Sequence of protein 2:
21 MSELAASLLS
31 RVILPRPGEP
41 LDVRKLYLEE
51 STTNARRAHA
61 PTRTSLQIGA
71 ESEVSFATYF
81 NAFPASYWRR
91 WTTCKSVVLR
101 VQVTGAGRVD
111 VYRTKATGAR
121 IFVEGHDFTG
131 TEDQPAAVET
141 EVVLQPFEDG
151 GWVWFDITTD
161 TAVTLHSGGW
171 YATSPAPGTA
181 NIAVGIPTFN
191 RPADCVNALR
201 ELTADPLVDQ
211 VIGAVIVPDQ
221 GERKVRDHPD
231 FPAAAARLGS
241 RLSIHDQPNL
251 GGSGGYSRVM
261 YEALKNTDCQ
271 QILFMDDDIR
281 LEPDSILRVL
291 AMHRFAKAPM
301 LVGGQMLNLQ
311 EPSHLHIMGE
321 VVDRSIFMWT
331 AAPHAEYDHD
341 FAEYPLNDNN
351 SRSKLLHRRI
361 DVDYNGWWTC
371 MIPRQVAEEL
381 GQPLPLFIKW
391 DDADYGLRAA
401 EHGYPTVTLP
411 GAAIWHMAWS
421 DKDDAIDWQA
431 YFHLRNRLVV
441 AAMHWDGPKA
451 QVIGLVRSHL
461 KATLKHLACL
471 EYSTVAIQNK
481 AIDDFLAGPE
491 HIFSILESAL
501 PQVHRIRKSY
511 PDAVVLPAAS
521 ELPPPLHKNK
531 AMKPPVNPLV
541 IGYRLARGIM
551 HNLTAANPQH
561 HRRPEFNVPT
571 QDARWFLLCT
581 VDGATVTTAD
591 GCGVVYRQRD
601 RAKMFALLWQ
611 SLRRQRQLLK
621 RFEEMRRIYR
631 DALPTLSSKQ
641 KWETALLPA

The following describes two proteins that form a bound complex.

Sequence of protein 1:
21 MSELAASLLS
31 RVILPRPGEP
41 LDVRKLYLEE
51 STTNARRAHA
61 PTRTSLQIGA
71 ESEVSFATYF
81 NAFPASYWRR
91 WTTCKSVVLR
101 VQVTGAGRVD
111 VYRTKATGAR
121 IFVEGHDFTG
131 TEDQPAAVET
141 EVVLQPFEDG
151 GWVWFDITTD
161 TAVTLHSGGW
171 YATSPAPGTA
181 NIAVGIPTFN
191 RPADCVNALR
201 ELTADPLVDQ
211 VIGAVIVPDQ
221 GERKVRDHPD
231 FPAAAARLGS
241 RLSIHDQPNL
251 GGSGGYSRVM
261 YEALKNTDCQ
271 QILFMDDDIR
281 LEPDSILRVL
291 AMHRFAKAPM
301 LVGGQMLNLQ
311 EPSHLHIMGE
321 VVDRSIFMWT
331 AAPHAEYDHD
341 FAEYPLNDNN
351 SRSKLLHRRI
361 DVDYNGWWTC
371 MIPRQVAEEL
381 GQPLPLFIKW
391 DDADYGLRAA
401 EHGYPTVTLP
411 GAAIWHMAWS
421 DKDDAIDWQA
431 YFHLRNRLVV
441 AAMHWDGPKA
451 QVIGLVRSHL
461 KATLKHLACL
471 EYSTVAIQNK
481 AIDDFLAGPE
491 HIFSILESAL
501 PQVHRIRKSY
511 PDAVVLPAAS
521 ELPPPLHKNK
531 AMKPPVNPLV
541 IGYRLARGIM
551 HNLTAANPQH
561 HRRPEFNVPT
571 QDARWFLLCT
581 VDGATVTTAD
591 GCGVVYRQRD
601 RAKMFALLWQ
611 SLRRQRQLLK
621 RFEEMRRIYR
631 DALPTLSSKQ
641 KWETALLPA

Contacts between the two chains:
Residue D421 in protein 1 interacts with residue K115 in protein 2 (closest heavy-atom distance 3.2 Å).
Residue A519 in protein 1 is in contact with residue E148 in protein 2 (closest heavy-atom distance 3.0 Å).
Residue L41 in protein 1 contacts residue S51 in protein 2 (closest heavy-atom distance 3.4 Å).
Residue P40 in protein 1 contacts residue E73 in protein 2 (closest heavy-atom distance 3.2 Å).
Residue A589 in protein 1 contacts residue K115 in protein 2 (closest heavy-atom distance 2.4 Å).
Residue Q571 in protein 1 interacts with residue A116 in protein 2 (closest heavy-atom distance 3.2 Å).
Residue K422 in protein 1 contacts residue I121 in protein 2 (closest heavy-atom distance 3.9 Å).
Residue G38 in protein 1 contacts residue T158 in protein 2 (closest heavy-atom distance 3.4 Å).
Residue P40 in protein 1 is in contact with residue D110 in protein 2 (closest heavy-atom distance 3.5 Å).
Residue R57 in protein 1 is in contact with residue N54 in protein 2 (closest heavy-atom distance 3.2 Å).
Residue S520 in protein 1 is in contact with residue R90 in protein 2 (closest heavy-atom distance 3.6 Å).
Residue G591 in protein 1 contacts residue P146 in protein 2 (closest heavy-atom distance 3.1 Å).
Residue G591 in protein 1 interacts with residue F147 in protein 2 (closest heavy-atom distance 3.4 Å).
Residue G591 in protein 1 interacts with residue Q145 in protein 2 (closest heavy-atom distance 3.2 Å).
Residue K528 in protein 1 is in contact with residue D363 in protein 2 (closest heavy-atom distance 3.4 Å).
Residue T570 in protein 1 contacts residue D149 in protein 2 (closest heavy-atom distance 4.0 Å).
Residue A518 in protein 1 contacts residue R89 in protein 2 (closest heavy-atom distance 3.7 Å).
Residue Q310 in protein 1 contacts residue R120 in protein 2 (closest heavy-atom distance 3.9 Å).
Residue P40 in protein 1 interacts with residue T158 in protein 2 (closest heavy-atom distance 3.9 Å).
Residue H59 in protein 1 interacts with residue E71 in protein 2 (closest heavy-atom distance 2.7 Å).
Residue E311 in protein 1 is in contact with residue R120 in protein 2 (closest heavy-atom distance 3.7 Å).
Residue Q310 in protein 1 contacts residue I121 in protein 2 (closest heavy-atom distance 3.6 Å).
Residue K422 in protein 1 interacts with residue R113 in protein 2 (closest heavy-atom distance 3.0 Å).
Residue P569 in protein 1 contacts residue D149 in protein 2 (closest heavy-atom distance 3.2 Å).
Residue A518 in protein 1 is in contact with residue E148 in protein 2 (closest heavy-atom distance 3.4 Å).
Residue T587 in protein 1 contacts residue E148 in protein 2 (closest heavy-atom distance 3.6 Å).
Residue D572 in protein 1 interacts with residue R358 in protein 2 (closest heavy-atom distance 2.9 Å).
Residue R57 in protein 1 contacts residue T53 in protein 2 (closest heavy-atom distance 2.8 Å).
Residue P40 in protein 1 interacts with residue R108 in protein 2 (closest heavy-atom distance 3.9 Å).
Residue A531 in protein 1 is in contact with residue H334 in protein 2 (closest heavy-atom distance 3.7 Å).
Residue D42 in protein 1 interacts with residue R120 in protein 2 (closest heavy-atom distance 3.3 Å).
Residue P517 in protein 1 contacts residue R89 in protein 2 (closest heavy-atom distance 2.9 Å).
Residue V594 in protein 1 is in contact with residue E148 in protein 2 (closest heavy-atom distance 3.4 Å).
Residue N529 in protein 1 interacts with residue P333 in protein 2 (closest heavy-atom distance 3.4 Å).
Residue C592 in protein 1 contacts residue P146 in protein 2 (closest heavy-atom distance 3.8 Å).
Residue D590 in protein 1 interacts with residue K115 in protein 2 (closest heavy-atom distance 3.2 Å).
Residue D421 in protein 1 contacts residue A119 in protein 2 (closest heavy-atom distance 3.3 Å).
Residue L41 in protein 1 is in contact with residue E73 in protein 2 (closest heavy-atom distance 2.8 Å).
Residue R44 in protein 1 contacts residue E71 in protein 2 (closest heavy-atom distance 2.8 Å).
Residue E39 in protein 1 interacts with residue R108 in protein 2 (closest heavy-atom distance 3.2 Å).
Residue L309 in protein 1 contacts residue F122 in protein 2 (closest heavy-atom distance 4.0 Å).
Residue G38 in protein 1 interacts with residue R108 in protein 2 (closest heavy-atom distance 3.4 Å).
Residue G591 in protein 1 contacts residue K115 in protein 2 (closest heavy-atom distance 3.6 Å).
Residue T587 in protein 1 is in contact with residue D149 in protein 2 (closest heavy-atom distance 2.6 Å).
Residue Q571 in protein 1 is in contact with residue T117 in protein 2 (closest heavy-atom distance 3.6 Å).
Residue Q571 in protein 1 contacts residue R358 in protein 2 (closest heavy-atom distance 3.0 Å).
Residue R36 in protein 1 is in contact with residue R108 in protein 2 (closest heavy-atom distance 3.4 Å).
Residue P37 in protein 1 interacts with residue R108 in protein 2 (closest heavy-atom distance 3.1 Å).
Residue C592 in protein 1 contacts residue R89 in protein 2 (closest heavy-atom distance 3.0 Å).
Residue K422 in protein 1 interacts with residue P146 in protein 2 (closest heavy-atom distance 3.8 Å).
Residue G591 in protein 1 interacts with residue E148 in protein 2 (closest heavy-atom distance 3.0 Å).
Residue H59 in protein 1 contacts residue D160 in protein 2 (closest heavy-atom distance 3.7 Å).
Residue C592 in protein 1 contacts residue Q145 in protein 2 (closest heavy-atom distance 3.3 Å).
Residue E39 in protein 1 is in contact with residue T158 in protein 2 (closest heavy-atom distance 3.4 Å).
Residue P40 in protein 1 contacts residue Y112 in protein 2 (closest heavy-atom distance 3.9 Å).
Residue D590 in protein 1 interacts with residue P146 in protein 2 (closest heavy-atom distance 3.5 Å).
Residue R57 in protein 1 contacts residue E71 in protein 2 (closest heavy-atom distance 2.8 Å).
Residue R44 in protein 1 interacts with residue T158 in protein 2 (closest heavy-atom distance 3.7 Å).
Residue Q310 in protein 1 is in contact with residue F122 in protein 2 (closest heavy-atom distance 2.8 Å).
Residue L41 in protein 1 is in contact with residue T53 in protein 2 (closest heavy-atom distance 3.4 Å).